The following describes two proteins that form a bound complex.

Sequence of chain A:
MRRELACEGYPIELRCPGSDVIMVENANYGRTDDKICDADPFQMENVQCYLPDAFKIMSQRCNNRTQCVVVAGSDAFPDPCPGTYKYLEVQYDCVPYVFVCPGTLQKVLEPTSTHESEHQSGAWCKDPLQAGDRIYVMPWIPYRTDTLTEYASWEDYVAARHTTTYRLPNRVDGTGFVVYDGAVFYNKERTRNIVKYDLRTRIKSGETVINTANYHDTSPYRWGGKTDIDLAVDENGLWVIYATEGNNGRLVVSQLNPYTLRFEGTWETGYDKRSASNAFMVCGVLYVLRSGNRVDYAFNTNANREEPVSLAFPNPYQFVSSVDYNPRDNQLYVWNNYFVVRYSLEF

Contacts between the two chains:
Residue T1215 in chain B contacts residue P17 in chain A (closest heavy-atom distance 3.7 Å).
Residue R931 in chain B is in contact with residue D33 in chain A (closest heavy-atom distance 3.2 Å).
Residue N911 in chain B interacts with residue D38 in chain A (closest heavy-atom distance 2.8 Å).
Residue D929 in chain B is in contact with residue I36 in chain A (closest heavy-atom distance 3.3 Å).
Residue D929 in chain B contacts residue K35 in chain A (closest heavy-atom distance 3.0 Å).
Residue K904 in chain B contacts residue D38 in chain A (closest heavy-atom distance 4.1 Å).
Residue Y1261 in chain B contacts residue R202 in chain A (closest heavy-atom distance 3.0 Å).
Residue V1200 in chain B contacts residue R15 in chain A (closest heavy-atom distance 3.9 Å).
Residue N1263 in chain B interacts with residue R202 in chain A (closest heavy-atom distance 4.2 Å).
Residue T1264 in chain B is in contact with residue I203 in chain A (closest heavy-atom distance 3.8 Å).
Residue W1240 in chain B interacts with residue T201 in chain A (closest heavy-atom distance 4.0 Å).
Residue H930 in chain B is in contact with residue L5 in chain A (closest heavy-atom distance 3.4 Å).
Residue K1257 in chain B contacts residue L199 in chain A (closest heavy-atom distance 4.3 Å).
Residue I1208 in chain B is in contact with residue R2 in chain A (closest heavy-atom distance 3.5 Å).
Residue H930 in chain B is in contact with residue C7 in chain A (closest heavy-atom distance 3.5 Å).
Residue T1210 in chain B is in contact with residue P17 in chain A (closest heavy-atom distance 3.5 Å).
Residue Y1261 in chain B is in contact with residue T163 in chain A (closest heavy-atom distance 3.6 Å).
Residue K932 in chain B is in contact with residue L5 in chain A (closest heavy-atom distance 4.0 Å).
Residue R931 in chain B is in contact with residue R3 in chain A (closest heavy-atom distance 4.2 Å).
Residue T1264 in chain B interacts with residue T201 in chain A (closest heavy-atom distance 3.6 Å).
Residue H930 in chain B is in contact with residue I36 in chain A (closest heavy-atom distance 3.8 Å).
Residue H1194 in chain B contacts residue R15 in chain A (closest heavy-atom distance 4.0 Å).
Residue E1232 in chain B interacts with residue R200 in chain A (closest heavy-atom distance 3.4 Å).
Residue K1257 in chain B is in contact with residue R200 in chain A (closest heavy-atom distance 3.2 Å).
Residue H930 in chain B contacts residue C37 in chain A (closest heavy-atom distance 3.9 Å).
Residue T1215 in chain B interacts with residue G18 in chain A (closest heavy-atom distance 4.0 Å).
Residue R1235 in chain B interacts with residue S19 in chain A (closest heavy-atom distance 3.3 Å).
Residue K1257 in chain B interacts with residue R202 in chain A (closest heavy-atom distance 3.9 Å).
Residue R910 in chain B is in contact with residue Y10 in chain A (closest heavy-atom distance 3.4 Å).
Residue D929 in chain B contacts residue D38 in chain A (closest heavy-atom distance 3.0 Å).
Residue Q1230 in chain B interacts with residue R200 in chain A (closest heavy-atom distance 3.1 Å).
Residue K925 in chain B contacts residue K35 in chain A (closest heavy-atom distance 3.9 Å).
Residue I1201 in chain B is in contact with residue P17 in chain A (closest heavy-atom distance 4.3 Å).
Residue R1235 in chain B is in contact with residue Q130 in chain A (closest heavy-atom distance 4.3 Å).
Residue R931 in chain B interacts with residue I36 in chain A (closest heavy-atom distance 3.3 Å).
Residue K932 in chain B is in contact with residue E4 in chain A (closest heavy-atom distance 3.7 Å).
Residue R1235 in chain B is in contact with residue A131 in chain A (closest heavy-atom distance 3.8 Å).
Residue Y1261 in chain B interacts with residue R134 in chain A (closest heavy-atom distance 3.1 Å).
Residue R888 in chain B interacts with residue A39 in chain A (closest heavy-atom distance 3.6 Å).
Residue Y1261 in chain B interacts with residue E150 in chain A (closest heavy-atom distance 3.3 Å).
Residue D929 in chain B contacts residue C37 in chain A (closest heavy-atom distance 2.9 Å).
Residue Y1261 in chain B contacts residue T164 in chain A (closest heavy-atom distance 3.4 Å).
Residue A1262 in chain B is in contact with residue R202 in chain A (closest heavy-atom distance 3.5 Å).
Residue G1199 in chain B interacts with residue R15 in chain A (closest heavy-atom distance 3.6 Å).
Residue S1236 in chain B contacts residue R134 in chain A (closest heavy-atom distance 3.1 Å).
Residue H930 in chain B is in contact with residue A6 in chain A (closest heavy-atom distance 4.2 Å).
Residue K1257 in chain B interacts with residue T201 in chain A (closest heavy-atom distance 4.0 Å).
Residue T1211 in chain B interacts with residue G18 in chain A (closest heavy-atom distance 3.3 Å).
Residue T1210 in chain B is in contact with residue G18 in chain A (closest heavy-atom distance 3.4 Å).
Residue R1184 in chain B interacts with residue R15 in chain A (closest heavy-atom distance 3.4 Å).
Residue R906 in chain B interacts with residue D38 in chain A (closest heavy-atom distance 4.3 Å).
Residue D929 in chain B is in contact with residue C7 in chain A (closest heavy-atom distance 3.8 Å).
Residue Y927 in chain B contacts residue K35 in chain A (closest heavy-atom distance 4.2 Å).
Residue I1201 in chain B is in contact with residue R2 in chain A (closest heavy-atom distance 3.5 Å).
Residue R888 in chain B is in contact with residue D38 in chain A (closest heavy-atom distance 3.8 Å).
Residue L1237 in chain B contacts residue R200 in chain A (closest heavy-atom distance 3.3 Å).
Residue E1193 in chain B interacts with residue R15 in chain A (closest heavy-atom distance 2.8 Å).
Residue Y1261 in chain B is in contact with residue Y166 in chain A (closest heavy-atom distance 4.2 Å).
Residue T1264 in chain B is in contact with residue R202 in chain A (closest heavy-atom distance 3.9 Å).
Residue I1201 in chain B is in contact with residue R15 in chain A (closest heavy-atom distance 4.2 Å).

Sequence of chain B:
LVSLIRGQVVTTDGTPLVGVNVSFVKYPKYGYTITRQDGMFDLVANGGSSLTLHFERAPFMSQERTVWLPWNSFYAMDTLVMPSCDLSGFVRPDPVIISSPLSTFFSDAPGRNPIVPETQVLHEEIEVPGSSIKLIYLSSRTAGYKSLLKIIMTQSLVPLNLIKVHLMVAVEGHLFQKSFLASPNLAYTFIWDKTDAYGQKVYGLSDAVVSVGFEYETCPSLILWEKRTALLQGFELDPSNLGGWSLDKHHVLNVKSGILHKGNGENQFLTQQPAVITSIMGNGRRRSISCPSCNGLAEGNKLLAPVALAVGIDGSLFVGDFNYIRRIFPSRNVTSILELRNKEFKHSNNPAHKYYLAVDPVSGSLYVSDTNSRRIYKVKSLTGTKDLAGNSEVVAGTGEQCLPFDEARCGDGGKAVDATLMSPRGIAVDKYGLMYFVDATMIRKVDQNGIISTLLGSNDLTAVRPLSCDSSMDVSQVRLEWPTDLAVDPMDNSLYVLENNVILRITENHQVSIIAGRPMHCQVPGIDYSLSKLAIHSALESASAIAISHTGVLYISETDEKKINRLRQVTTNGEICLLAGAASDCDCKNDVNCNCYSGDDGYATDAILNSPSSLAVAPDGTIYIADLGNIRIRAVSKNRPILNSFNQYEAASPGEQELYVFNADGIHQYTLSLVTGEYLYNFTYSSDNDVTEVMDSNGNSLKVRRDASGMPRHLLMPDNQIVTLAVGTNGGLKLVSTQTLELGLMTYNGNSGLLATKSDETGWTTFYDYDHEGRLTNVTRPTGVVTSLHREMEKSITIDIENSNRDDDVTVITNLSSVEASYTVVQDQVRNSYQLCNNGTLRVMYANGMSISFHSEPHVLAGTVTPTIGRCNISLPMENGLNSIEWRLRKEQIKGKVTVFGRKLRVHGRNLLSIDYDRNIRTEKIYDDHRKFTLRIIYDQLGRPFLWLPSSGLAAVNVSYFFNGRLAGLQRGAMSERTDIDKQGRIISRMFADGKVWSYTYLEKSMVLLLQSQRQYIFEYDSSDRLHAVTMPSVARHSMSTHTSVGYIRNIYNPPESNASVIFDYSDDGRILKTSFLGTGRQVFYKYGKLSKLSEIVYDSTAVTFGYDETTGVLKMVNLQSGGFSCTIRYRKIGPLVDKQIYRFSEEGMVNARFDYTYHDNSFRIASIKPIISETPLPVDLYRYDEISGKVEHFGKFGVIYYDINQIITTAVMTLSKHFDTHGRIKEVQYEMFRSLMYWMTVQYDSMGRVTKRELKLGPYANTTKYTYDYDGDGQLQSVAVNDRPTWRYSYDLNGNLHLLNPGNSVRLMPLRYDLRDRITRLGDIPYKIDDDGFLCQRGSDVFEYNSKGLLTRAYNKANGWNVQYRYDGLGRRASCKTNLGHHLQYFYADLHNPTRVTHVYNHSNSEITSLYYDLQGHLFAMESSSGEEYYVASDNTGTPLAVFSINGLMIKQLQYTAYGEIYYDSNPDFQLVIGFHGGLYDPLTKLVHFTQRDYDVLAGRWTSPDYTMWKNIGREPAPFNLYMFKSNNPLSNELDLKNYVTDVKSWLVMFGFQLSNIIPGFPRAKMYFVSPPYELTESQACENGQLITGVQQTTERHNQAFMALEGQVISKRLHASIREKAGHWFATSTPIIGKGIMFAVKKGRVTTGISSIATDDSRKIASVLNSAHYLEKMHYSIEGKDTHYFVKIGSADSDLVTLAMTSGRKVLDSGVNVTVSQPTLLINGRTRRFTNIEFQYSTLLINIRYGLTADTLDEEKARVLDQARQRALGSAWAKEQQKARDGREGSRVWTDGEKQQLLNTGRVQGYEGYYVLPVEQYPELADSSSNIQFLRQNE